Sequence of chain A:
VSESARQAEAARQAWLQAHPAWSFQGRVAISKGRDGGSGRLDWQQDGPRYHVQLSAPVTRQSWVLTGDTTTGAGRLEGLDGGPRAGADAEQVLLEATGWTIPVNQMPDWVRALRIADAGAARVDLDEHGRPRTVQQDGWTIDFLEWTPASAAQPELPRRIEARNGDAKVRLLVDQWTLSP

Sequence of chain B:
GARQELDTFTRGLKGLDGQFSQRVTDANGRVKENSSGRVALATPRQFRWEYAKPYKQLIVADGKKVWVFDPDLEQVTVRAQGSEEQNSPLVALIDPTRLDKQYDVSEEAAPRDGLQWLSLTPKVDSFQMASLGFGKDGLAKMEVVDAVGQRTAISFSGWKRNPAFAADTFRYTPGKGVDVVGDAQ

Residue-level contacts at the interface:
Residue G187 in chain B is in contact with residue R52 in chain A (closest heavy-atom distance 2.8 Å).
Residue N89 in chain B is in contact with residue R78 in chain A (closest heavy-atom distance 4.2 Å).
Residue D74 in chain B is in contact with residue L190 in chain A (closest heavy-atom distance 3.5 Å).
Residue L75 in chain B interacts with residue R45 in chain A (closest heavy-atom distance 3.9 Å).
Residue G187 in chain B interacts with residue D53 in chain A (closest heavy-atom distance 3.4 Å).
Residue L75 in chain B is in contact with residue L190 in chain A (closest heavy-atom distance 3.5 Å).
Residue Q24 in chain B is in contact with residue R78 in chain A (closest heavy-atom distance 3.0 Å).
Residue V70 in chain B is in contact with residue V76 in chain A (closest heavy-atom distance 4.3 Å).
Residue G187 in chain B interacts with residue G54 in chain A (closest heavy-atom distance 3.0 Å).
Residue E76 in chain B is in contact with residue R188 in chain A (closest heavy-atom distance 3.7 Å).
Residue D188 in chain B interacts with residue G54 in chain A (closest heavy-atom distance 3.8 Å).
Residue K34 in chain B interacts with residue R58 in chain A (closest heavy-atom distance 3.4 Å).
Residue Q155 in chain B interacts with residue S73 in chain A (closest heavy-atom distance 3.3 Å).
Residue V153 in chain B is in contact with residue Q71 in chain A (closest heavy-atom distance 3.9 Å).
Residue Y57 in chain B is in contact with residue D192 in chain A (closest heavy-atom distance 3.2 Å).
Residue S131 in chain B interacts with residue T77 in chain A (closest heavy-atom distance 3.6 Å).
Residue N89 in chain B is in contact with residue V76 in chain A (closest heavy-atom distance 3.4 Å).
Residue A189 in chain B contacts residue G54 in chain A (closest heavy-atom distance 3.1 Å).
Residue Q77 in chain B contacts residue I48 in chain A (closest heavy-atom distance 3.2 Å).
Residue I159 in chain B is in contact with residue R78 in chain A (closest heavy-atom distance 4.2 Å).
Residue V186 in chain B interacts with residue D53 in chain A (closest heavy-atom distance 4.0 Å).
Residue W51 in chain B is in contact with residue R78 in chain A (closest heavy-atom distance 4.2 Å).
Residue D184 in chain B contacts residue R188 in chain A (closest heavy-atom distance 2.6 Å).
Residue Q77 in chain B contacts residue A47 in chain A (closest heavy-atom distance 3.7 Å).
Residue D74 in chain B interacts with residue R177 in chain A (closest heavy-atom distance 2.9 Å).
Residue Q59 in chain B is in contact with residue P75 in chain A (closest heavy-atom distance 4.1 Å).
Residue Q77 in chain B contacts residue S49 in chain A (closest heavy-atom distance 4.1 Å).
Residue A189 in chain B interacts with residue G116 in chain A (closest heavy-atom distance 3.9 Å).
Residue V153 in chain B is in contact with residue S80 in chain A (closest heavy-atom distance 3.3 Å).
Residue A189 in chain B contacts residue T115 in chain A (closest heavy-atom distance 3.5 Å).
Residue E35 in chain B contacts residue R58 in chain A (closest heavy-atom distance 3.2 Å).
Residue V153 in chain B interacts with residue G96 in chain A (closest heavy-atom distance 3.9 Å).
Residue V186 in chain B is in contact with residue G54 in chain A (closest heavy-atom distance 3.9 Å).
Residue D151 in chain B contacts residue Q79 in chain A (closest heavy-atom distance 4.3 Å).
Residue Q155 in chain B is in contact with residue S80 in chain A (closest heavy-atom distance 3.7 Å).
Residue Q190 in chain B interacts with residue G116 in chain A (closest heavy-atom distance 3.6 Å).
Residue N89 in chain B is in contact with residue T77 in chain A (closest heavy-atom distance 4.2 Å).
Residue Q77 in chain B contacts residue G55 in chain A (closest heavy-atom distance 3.4 Å).
Residue Y57 in chain B interacts with residue R45 in chain A (closest heavy-atom distance 3.4 Å).
Residue D74 in chain B interacts with residue R45 in chain A (closest heavy-atom distance 2.8 Å).
Residue R81 in chain B interacts with residue V76 in chain A (closest heavy-atom distance 3.6 Å).
Residue V153 in chain B interacts with residue E95 in chain A (closest heavy-atom distance 4.2 Å).
Residue S131 in chain B contacts residue Q79 in chain A (closest heavy-atom distance 4.0 Å).
Residue T79 in chain B is in contact with residue G55 in chain A (closest heavy-atom distance 3.7 Å).
Residue V186 in chain B is in contact with residue R52 in chain A (closest heavy-atom distance 3.3 Å).
Residue L75 in chain B interacts with residue V46 in chain A (closest heavy-atom distance 3.5 Å).
Residue K34 in chain B is in contact with residue Q71 in chain A (closest heavy-atom distance 3.9 Å).
Residue A152 in chain B interacts with residue G96 in chain A (closest heavy-atom distance 3.5 Å).
Residue D72 in chain B interacts with residue R45 in chain A (closest heavy-atom distance 3.9 Å).
Residue D151 in chain B interacts with residue S80 in chain A (closest heavy-atom distance 2.8 Å).
Residue Y53 in chain B is in contact with residue R78 in chain A (closest heavy-atom distance 3.0 Å).
Residue V70 in chain B contacts residue P75 in chain A (closest heavy-atom distance 3.7 Å).
Residue Q190 in chain B interacts with residue T115 in chain A (closest heavy-atom distance 3.5 Å).
Residue Q155 in chain B interacts with residue Q71 in chain A (closest heavy-atom distance 3.6 Å).
Residue A189 in chain B interacts with residue D53 in chain A (closest heavy-atom distance 4.2 Å).
Residue V70 in chain B is in contact with residue S56 in chain A (closest heavy-atom distance 4.0 Å).
Residue L75 in chain B contacts residue R188 in chain A (closest heavy-atom distance 3.5 Å).
Residue D184 in chain B interacts with residue K186 in chain A (closest heavy-atom distance 3.5 Å).
Residue V186 in chain B interacts with residue S49 in chain A (closest heavy-atom distance 4.1 Å).
Residue L75 in chain B is in contact with residue A47 in chain A (closest heavy-atom distance 3.7 Å).

This data describes a binding interaction between two proteins.